Sequence of the first protein:
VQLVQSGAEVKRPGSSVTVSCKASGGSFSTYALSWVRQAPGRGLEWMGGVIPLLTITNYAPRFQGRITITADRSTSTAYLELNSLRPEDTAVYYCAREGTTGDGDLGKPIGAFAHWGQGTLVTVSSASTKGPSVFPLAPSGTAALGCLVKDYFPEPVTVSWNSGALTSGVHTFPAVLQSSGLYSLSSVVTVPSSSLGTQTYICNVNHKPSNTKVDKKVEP

Sequence of the second protein:
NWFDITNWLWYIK

The following describes two proteins that form a bound complex.

Residue-level contacts at the interface:
Residue L54 in the first protein contacts residue I5 in the second protein (closest heavy-atom distance 3.9 Å).
Residue I56 in the first protein contacts residue W2 in the second protein (closest heavy-atom distance 3.2 Å).
Residue T30 in the first protein contacts residue T6 in the second protein (closest heavy-atom distance 3.4 Å).
Residue Y31 in the first protein is in contact with residue T6 in the second protein (closest heavy-atom distance 4.0 Å).
Residue V50 in the first protein interacts with residue W2 in the second protein (closest heavy-atom distance 3.5 Å).
Residue P109 in the first protein contacts residue T6 in the second protein (closest heavy-atom distance 3.5 Å).
Residue I56 in the first protein contacts residue I5 in the second protein (closest heavy-atom distance 4.3 Å).
Residue G107 in the first protein interacts with residue W10 in the second protein (closest heavy-atom distance 3.4 Å).
Residue S34 in the first protein interacts with residue F3 in the second protein (closest heavy-atom distance 4.5 Å).
Residue L33 in the first protein interacts with residue W2 in the second protein (closest heavy-atom distance 4.4 Å).
Residue I51 in the first protein is in contact with residue L9 in the second protein (closest heavy-atom distance 4.0 Å).
Residue L54 in the first protein contacts residue L9 in the second protein (closest heavy-atom distance 3.7 Å).
Residue S27 in the first protein interacts with residue K13 in the second protein (closest heavy-atom distance 4.8 Å).
Residue I51 in the first protein is in contact with residue W2 in the second protein (closest heavy-atom distance 3.8 Å).
Residue T57 in the first protein contacts residue W2 in the second protein (closest heavy-atom distance 4.0 Å).
Residue S34 in the first protein contacts residue W2 in the second protein (closest heavy-atom distance 4.2 Å).
Residue I51 in the first protein is in contact with residue I5 in the second protein (closest heavy-atom distance 3.6 Å).
Residue P109 in the first protein interacts with residue N7 in the second protein (closest heavy-atom distance 3.5 Å).
Residue G111 in the first protein is in contact with residue F3 in the second protein (closest heavy-atom distance 4.4 Å).
Residue A32 in the first protein is in contact with residue T6 in the second protein (closest heavy-atom distance 3.8 Å).
Residue W46 in the first protein contacts residue F3 in the second protein (closest heavy-atom distance 3.9 Å).
Residue N58 in the first protein interacts with residue W2 in the second protein (closest heavy-atom distance 3.3 Å).
Residue A32 in the first protein contacts residue W2 in the second protein (closest heavy-atom distance 3.8 Å).
Residue F113 in the first protein is in contact with residue F3 in the second protein (closest heavy-atom distance 4.2 Å).
Residue T30 in the first protein contacts residue L9 in the second protein (closest heavy-atom distance 4.6 Å).
Residue N58 in the first protein contacts residue F3 in the second protein (closest heavy-atom distance 4.0 Å).
Residue G49 in the first protein interacts with residue W2 in the second protein (closest heavy-atom distance 3.5 Å).
Residue L106 in the first protein contacts residue W10 in the second protein (closest heavy-atom distance 3.3 Å).
Residue I51 in the first protein contacts residue T6 in the second protein (closest heavy-atom distance 3.8 Å).
Residue T30 in the first protein interacts with residue K13 in the second protein (closest heavy-atom distance 4.7 Å).
Residue Y31 in the first protein interacts with residue W10 in the second protein (closest heavy-atom distance 4.1 Å).
Residue K108 in the first protein interacts with residue N7 in the second protein (closest heavy-atom distance 3.0 Å).
Residue P109 in the first protein contacts residue W10 in the second protein (closest heavy-atom distance 3.6 Å).
Residue K108 in the first protein contacts residue W10 in the second protein (closest heavy-atom distance 3.5 Å).
Residue W46 in the first protein contacts residue W2 in the second protein (closest heavy-atom distance 4.8 Å).
Residue E98 in the first protein is in contact with residue T6 in the second protein (closest heavy-atom distance 2.6 Å).
Residue L53 in the first protein is in contact with residue L9 in the second protein (closest heavy-atom distance 4.6 Å).
Residue E98 in the first protein is in contact with residue F3 in the second protein (closest heavy-atom distance 4.7 Å).